Sequence of protein 2:
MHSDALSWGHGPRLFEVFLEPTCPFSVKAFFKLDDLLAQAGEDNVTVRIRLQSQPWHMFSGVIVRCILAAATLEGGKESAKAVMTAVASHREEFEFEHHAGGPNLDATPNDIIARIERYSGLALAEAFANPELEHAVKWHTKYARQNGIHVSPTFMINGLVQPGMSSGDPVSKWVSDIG

Contacts between the two chains:
Residue F131 in protein 2 interacts with residue M61 in protein 1 (closest heavy-atom distance 3.7 Å).
Residue Q57 in protein 2 is in contact with residue R148 in protein 1 (closest heavy-atom distance 2.8 Å).
Residue G64 in protein 2 contacts residue P58 in protein 1 (closest heavy-atom distance 3.5 Å).
Residue P112 in protein 2 interacts with residue F99 in protein 1 (closest heavy-atom distance 4.0 Å).
Residue R148 in protein 2 is in contact with residue P58 in protein 1 (closest heavy-atom distance 3.8 Å).
Residue R148 in protein 2 is in contact with residue W59 in protein 1 (closest heavy-atom distance 3.9 Å).
Residue N113 in protein 2 interacts with residue L108 in protein 1 (closest heavy-atom distance 2.9 Å).
Residue W59 in protein 2 interacts with residue K141 in protein 1 (closest heavy-atom distance 3.4 Å).
Residue S56 in protein 2 contacts residue P58 in protein 1 (closest heavy-atom distance 3.6 Å).
Residue R148 in protein 2 is in contact with residue G151 in protein 1 (closest heavy-atom distance 3.9 Å).
Residue N113 in protein 2 is in contact with residue D109 in protein 1 (closest heavy-atom distance 3.2 Å).
Residue P58 in protein 2 is in contact with residue S56 in protein 1 (closest heavy-atom distance 3.8 Å).
Residue P134 in protein 2 interacts with residue H101 in protein 1 (closest heavy-atom distance 3.9 Å).
Residue S56 in protein 2 interacts with residue R148 in protein 1 (closest heavy-atom distance 3.1 Å).
Residue E137 in protein 2 contacts residue H102 in protein 1 (closest heavy-atom distance 3.1 Å).
Residue G64 in protein 2 interacts with residue M61 in protein 1 (closest heavy-atom distance 4.0 Å).
Residue P112 in protein 2 is in contact with residue A110 in protein 1 (closest heavy-atom distance 3.1 Å).
Residue H102 in protein 2 is in contact with residue E137 in protein 1 (closest heavy-atom distance 3.1 Å).
Residue L108 in protein 2 interacts with residue N113 in protein 1 (closest heavy-atom distance 3.1 Å).
Residue L108 in protein 2 contacts residue P112 in protein 1 (closest heavy-atom distance 3.2 Å).
Residue N107 in protein 2 interacts with residue P112 in protein 1 (closest heavy-atom distance 3.5 Å).
Residue R148 in protein 2 contacts residue Q55 in protein 1 (closest heavy-atom distance 3.2 Å).
Residue A103 in protein 2 interacts with residue F131 in protein 1 (closest heavy-atom distance 3.4 Å).
Residue R148 in protein 2 interacts with residue S56 in protein 1 (closest heavy-atom distance 2.9 Å).
Residue H153 in protein 2 interacts with residue K145 in protein 1 (closest heavy-atom distance 3.5 Å).
Residue A110 in protein 2 interacts with residue P112 in protein 1 (closest heavy-atom distance 3.1 Å).
Residue K141 in protein 2 contacts residue W59 in protein 1 (closest heavy-atom distance 3.5 Å).
Residue Q55 in protein 2 contacts residue R148 in protein 1 (closest heavy-atom distance 3.2 Å).
Residue M61 in protein 2 is in contact with residue R68 in protein 1 (closest heavy-atom distance 3.8 Å).
Residue R68 in protein 2 contacts residue M61 in protein 1 (closest heavy-atom distance 3.8 Å).
Residue T111 in protein 2 is in contact with residue T111 in protein 1 (closest heavy-atom distance 3.5 Å).
Residue P112 in protein 2 interacts with residue N107 in protein 1 (closest heavy-atom distance 3.6 Å).
Residue H102 in protein 2 interacts with residue R68 in protein 1 (closest heavy-atom distance 3.3 Å).
Residue H153 in protein 2 is in contact with residue R148 in protein 1 (closest heavy-atom distance 2.8 Å).
Residue M61 in protein 2 contacts residue G64 in protein 1 (closest heavy-atom distance 3.9 Å).
Residue D109 in protein 2 is in contact with residue T111 in protein 1 (closest heavy-atom distance 3.4 Å).
Residue P58 in protein 2 contacts residue T144 in protein 1 (closest heavy-atom distance 3.6 Å).
Residue L108 in protein 2 is in contact with residue T111 in protein 1 (closest heavy-atom distance 3.2 Å).
Residue A110 in protein 2 interacts with residue T111 in protein 1 (closest heavy-atom distance 3.3 Å).
Residue M61 in protein 2 interacts with residue F131 in protein 1 (closest heavy-atom distance 3.6 Å).
Residue T111 in protein 2 contacts residue L108 in protein 1 (closest heavy-atom distance 3.3 Å).
Residue R68 in protein 2 contacts residue H102 in protein 1 (closest heavy-atom distance 3.7 Å).
Residue F131 in protein 2 contacts residue A103 in protein 1 (closest heavy-atom distance 3.4 Å).
Residue P58 in protein 2 contacts residue R148 in protein 1 (closest heavy-atom distance 3.8 Å).
Residue A103 in protein 2 interacts with residue R68 in protein 1 (closest heavy-atom distance 3.3 Å).
Residue P112 in protein 2 interacts with residue L108 in protein 1 (closest heavy-atom distance 3.5 Å).
Residue T111 in protein 2 contacts residue D109 in protein 1 (closest heavy-atom distance 3.5 Å).
Residue R148 in protein 2 contacts residue I152 in protein 1 (closest heavy-atom distance 3.2 Å).
Residue G151 in protein 2 is in contact with residue R148 in protein 1 (closest heavy-atom distance 3.9 Å).
Residue T111 in protein 2 interacts with residue A110 in protein 1 (closest heavy-atom distance 3.6 Å).
Residue I152 in protein 2 contacts residue R148 in protein 1 (closest heavy-atom distance 3.3 Å).
Residue R148 in protein 2 contacts residue Q57 in protein 1 (closest heavy-atom distance 2.6 Å).
Residue P112 in protein 2 is in contact with residue F62 in protein 1 (closest heavy-atom distance 4.0 Å).
Residue T144 in protein 2 is in contact with residue P58 in protein 1 (closest heavy-atom distance 3.5 Å).
Residue R68 in protein 2 is in contact with residue A103 in protein 1 (closest heavy-atom distance 3.1 Å).
Residue R148 in protein 2 contacts residue H153 in protein 1 (closest heavy-atom distance 3.0 Å).
Residue D109 in protein 2 interacts with residue N113 in protein 1 (closest heavy-atom distance 2.8 Å).
Residue A132 in protein 2 is in contact with residue A103 in protein 1 (closest heavy-atom distance 3.8 Å).
Residue P58 in protein 2 interacts with residue G64 in protein 1 (closest heavy-atom distance 3.5 Å).
Residue K145 in protein 2 is in contact with residue H153 in protein 1 (closest heavy-atom distance 3.6 Å).

Sequence of protein 1:
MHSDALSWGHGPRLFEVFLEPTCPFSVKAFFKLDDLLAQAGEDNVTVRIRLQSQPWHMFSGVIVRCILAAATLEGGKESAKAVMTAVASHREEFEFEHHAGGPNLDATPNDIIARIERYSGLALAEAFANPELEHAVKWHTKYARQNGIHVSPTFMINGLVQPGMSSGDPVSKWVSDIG

This data describes a binding interaction between two proteins.